Contacts between the two chains:
Residue R121 in the first protein interacts with residue S1366 in the second protein (closest heavy-atom distance 3.8 Å).
Residue L82 in the first protein interacts with residue L1418 in the second protein (closest heavy-atom distance 4.4 Å).
Residue V133 in the first protein contacts residue I1434 in the second protein (closest heavy-atom distance 4.5 Å).
Residue F115 in the first protein contacts residue V1416 in the second protein (closest heavy-atom distance 4.5 Å).
Residue V167 in the first protein is in contact with residue K1436 in the second protein (closest heavy-atom distance 4.2 Å).
Residue I118 in the first protein interacts with residue I1434 in the second protein (closest heavy-atom distance 3.6 Å).
Residue R121 in the first protein is in contact with residue K1368 in the second protein (closest heavy-atom distance 4.3 Å).
Residue E119 in the first protein contacts residue V1433 in the second protein (closest heavy-atom distance 4.7 Å).
Residue D88 in the first protein is in contact with residue K1432 in the second protein (closest heavy-atom distance 4.3 Å).
Residue L82 in the first protein is in contact with residue I1389 in the second protein (closest heavy-atom distance 3.2 Å).
Residue D84 in the first protein contacts residue K1420 in the second protein (closest heavy-atom distance 3.9 Å).
Residue L85 in the first protein contacts residue F1387 in the second protein (closest heavy-atom distance 3.7 Å).
Residue L120 in the first protein contacts residue K1436 in the second protein (closest heavy-atom distance 3.4 Å).
Residue A86 in the first protein is in contact with residue L1418 in the second protein (closest heavy-atom distance 3.6 Å).
Residue G124 in the first protein contacts residue L1364 in the second protein (closest heavy-atom distance 3.6 Å).
Residue I118 in the first protein is in contact with residue V1416 in the second protein (closest heavy-atom distance 3.9 Å).
Residue L85 in the first protein contacts residue G1391 in the second protein (closest heavy-atom distance 4.0 Å).
Residue T169 in the first protein interacts with residue Q1415 in the second protein (closest heavy-atom distance 4.3 Å).
Residue G117 in the first protein contacts residue K1432 in the second protein (closest heavy-atom distance 4.6 Å).
Residue R121 in the first protein contacts residue V1367 in the second protein (closest heavy-atom distance 2.9 Å).
Residue I172 in the first protein contacts residue Q1415 in the second protein (closest heavy-atom distance 4.0 Å).
Residue P126 in the first protein contacts residue L1364 in the second protein (closest heavy-atom distance 4.1 Å).
Residue R121 in the first protein contacts residue I1365 in the second protein (closest heavy-atom distance 3.3 Å).
Residue P135 in the first protein is in contact with residue I1434 in the second protein (closest heavy-atom distance 4.6 Å).
Residue D125 in the first protein contacts residue L1364 in the second protein (closest heavy-atom distance 4.9 Å).
Residue R121 in the first protein interacts with residue L1364 in the second protein (closest heavy-atom distance 4.1 Å).
Residue V167 in the first protein is in contact with residue I1434 in the second protein (closest heavy-atom distance 3.8 Å).
Residue F115 in the first protein contacts residue I1389 in the second protein (closest heavy-atom distance 3.5 Å).
Residue I89 in the first protein interacts with residue L1418 in the second protein (closest heavy-atom distance 3.9 Å).
Residue I89 in the first protein interacts with residue I1389 in the second protein (closest heavy-atom distance 3.9 Å).
Residue A86 in the first protein is in contact with residue K1420 in the second protein (closest heavy-atom distance 4.7 Å).
Residue A86 in the first protein is in contact with residue T1430 in the second protein (closest heavy-atom distance 3.6 Å).
Residue L120 in the first protein is in contact with residue I1434 in the second protein (closest heavy-atom distance 3.5 Å).
Residue L85 in the first protein interacts with residue D1388 in the second protein (closest heavy-atom distance 4.4 Å).
Residue I89 in the first protein is in contact with residue K1432 in the second protein (closest heavy-atom distance 3.6 Å).
Residue E119 in the first protein contacts residue I1434 in the second protein (closest heavy-atom distance 4.7 Å).
Residue Q122 in the first protein is in contact with residue K1436 in the second protein (closest heavy-atom distance 4.0 Å).
Residue Q122 in the first protein contacts residue K1373 in the second protein (closest heavy-atom distance 4.8 Å).
Residue T169 in the first protein interacts with residue K1436 in the second protein (closest heavy-atom distance 3.6 Å).
Residue F115 in the first protein interacts with residue K1432 in the second protein (closest heavy-atom distance 3.2 Å).
Residue A168 in the first protein interacts with residue K1436 in the second protein (closest heavy-atom distance 4.2 Å).
Residue Q122 in the first protein interacts with residue K1368 in the second protein (closest heavy-atom distance 3.2 Å).
Residue I118 in the first protein is in contact with residue K1432 in the second protein (closest heavy-atom distance 3.3 Å).
Residue I118 in the first protein contacts residue V1433 in the second protein (closest heavy-atom distance 3.9 Å).
Residue Q122 in the first protein interacts with residue V1367 in the second protein (closest heavy-atom distance 3.3 Å).
Residue L85 in the first protein contacts residue T1430 in the second protein (closest heavy-atom distance 3.5 Å).
Residue L82 in the first protein interacts with residue D1388 in the second protein (closest heavy-atom distance 4.5 Å).
Residue N87 in the first protein interacts with residue K1432 in the second protein (closest heavy-atom distance 3.1 Å).
Residue T123 in the first protein contacts residue S1366 in the second protein (closest heavy-atom distance 4.2 Å).
Residue R131 in the first protein contacts residue K1436 in the second protein (closest heavy-atom distance 4.2 Å).
Residue L82 in the first protein is in contact with residue G1391 in the second protein (closest heavy-atom distance 4.8 Å).
Residue K166 in the first protein is in contact with residue Q1415 in the second protein (closest heavy-atom distance 4.0 Å).
Residue Q122 in the first protein is in contact with residue S1366 in the second protein (closest heavy-atom distance 4.7 Å).
Residue Q122 in the first protein contacts residue D1369 in the second protein (closest heavy-atom distance 4.8 Å).
Residue E119 in the first protein interacts with residue K1432 in the second protein (closest heavy-atom distance 4.5 Å).
Residue L85 in the first protein is in contact with residue K1420 in the second protein (closest heavy-atom distance 2.5 Å).
Residue V167 in the first protein contacts residue Q1415 in the second protein (closest heavy-atom distance 3.0 Å).
Residue L85 in the first protein is in contact with residue L1418 in the second protein (closest heavy-atom distance 3.8 Å).
Residue L82 in the first protein contacts residue T1390 in the second protein (closest heavy-atom distance 4.0 Å).
Residue A86 in the first protein is in contact with residue K1432 in the second protein (closest heavy-atom distance 4.0 Å).

Sequence of the first protein:
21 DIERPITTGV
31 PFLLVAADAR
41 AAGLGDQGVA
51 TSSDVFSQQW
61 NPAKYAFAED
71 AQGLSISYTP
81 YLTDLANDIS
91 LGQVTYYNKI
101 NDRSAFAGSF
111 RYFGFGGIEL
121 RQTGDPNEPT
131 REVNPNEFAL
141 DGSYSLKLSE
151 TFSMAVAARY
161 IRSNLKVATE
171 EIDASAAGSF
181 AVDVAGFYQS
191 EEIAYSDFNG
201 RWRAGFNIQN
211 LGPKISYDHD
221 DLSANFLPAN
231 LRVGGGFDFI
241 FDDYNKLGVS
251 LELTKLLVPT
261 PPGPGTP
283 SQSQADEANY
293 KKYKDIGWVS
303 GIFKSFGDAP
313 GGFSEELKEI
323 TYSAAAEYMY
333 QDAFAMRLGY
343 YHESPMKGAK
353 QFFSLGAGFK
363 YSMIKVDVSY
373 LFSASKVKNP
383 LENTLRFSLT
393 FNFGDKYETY

This data describes a binding interaction between two proteins.

Sequence of the second protein:
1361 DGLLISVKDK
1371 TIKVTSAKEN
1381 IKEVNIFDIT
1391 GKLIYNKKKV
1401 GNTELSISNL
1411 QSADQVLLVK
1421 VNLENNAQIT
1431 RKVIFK